Sequence of protein 2:
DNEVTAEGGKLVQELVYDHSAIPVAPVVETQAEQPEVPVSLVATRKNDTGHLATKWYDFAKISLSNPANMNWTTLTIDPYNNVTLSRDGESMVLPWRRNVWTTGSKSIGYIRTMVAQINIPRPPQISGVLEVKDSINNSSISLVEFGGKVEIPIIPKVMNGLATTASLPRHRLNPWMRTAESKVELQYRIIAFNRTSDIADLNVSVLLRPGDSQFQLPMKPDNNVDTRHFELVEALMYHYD

Contacts between the two chains:
Residue L42 in protein 1 interacts with residue R99 in protein 2 (closest heavy-atom distance 2.9 Å).
Residue N275 in protein 1 interacts with residue E91 in protein 2 (closest heavy-atom distance 2.1 Å).
Residue A80 in protein 1 contacts residue P222 in protein 2 (closest heavy-atom distance 3.6 Å).
Residue E77 in protein 1 contacts residue D223 in protein 2 (closest heavy-atom distance 3.4 Å).
Residue T280 in protein 1 contacts residue D89 in protein 2 (closest heavy-atom distance 3.8 Å).
Residue F277 in protein 1 is in contact with residue K56 in protein 2 (closest heavy-atom distance 2.8 Å).
Residue L40 in protein 1 interacts with residue R99 in protein 2 (closest heavy-atom distance 1.9 Å).
Residue N275 in protein 1 contacts residue L53 in protein 2 (closest heavy-atom distance 3.9 Å).
Residue E41 in protein 1 contacts residue K47 in protein 2 (closest heavy-atom distance 1.9 Å).
Residue Q78 in protein 1 interacts with residue P222 in protein 2 (closest heavy-atom distance 3.0 Å).
Residue R274 in protein 1 interacts with residue E30 in protein 2 (closest heavy-atom distance 3.0 Å).
Residue E39 in protein 1 interacts with residue K47 in protein 2 (closest heavy-atom distance 3.4 Å).
Residue F277 in protein 1 interacts with residue L53 in protein 2 (closest heavy-atom distance 3.6 Å).
Residue F45 in protein 1 contacts residue M220 in protein 2 (closest heavy-atom distance 3.2 Å).
Residue R279 in protein 1 contacts residue D89 in protein 2 (closest heavy-atom distance 3.1 Å).
Residue D278 in protein 1 is in contact with residue R88 in protein 2 (closest heavy-atom distance 3.0 Å).
Residue W74 in protein 1 interacts with residue D223 in protein 2 (closest heavy-atom distance 3.8 Å).
Residue E44 in protein 1 contacts residue K47 in protein 2 (closest heavy-atom distance 3.4 Å).
Residue F277 in protein 1 interacts with residue E91 in protein 2 (closest heavy-atom distance 3.2 Å).
Residue Q83 in protein 1 interacts with residue R99 in protein 2 (closest heavy-atom distance 3.5 Å).
Residue F45 in protein 1 is in contact with residue P219 in protein 2 (closest heavy-atom distance 2.0 Å).
Residue R87 in protein 1 interacts with residue G90 in protein 2 (closest heavy-atom distance 3.4 Å).
Residue E41 in protein 1 contacts residue P219 in protein 2 (closest heavy-atom distance 3.3 Å).
Residue F277 in protein 1 interacts with residue Y58 in protein 2 (closest heavy-atom distance 3.2 Å).
Residue L276 in protein 1 is in contact with residue E91 in protein 2 (closest heavy-atom distance 2.6 Å).
Residue L40 in protein 1 interacts with residue N48 in protein 2 (closest heavy-atom distance 3.9 Å).
Residue F88 in protein 1 contacts residue H52 in protein 2 (closest heavy-atom distance 3.6 Å).
Residue E41 in protein 1 is in contact with residue R46 in protein 2 (closest heavy-atom distance 1.4 Å).
Residue W74 in protein 1 contacts residue P222 in protein 2 (closest heavy-atom distance 2.5 Å).
Residue L42 in protein 1 contacts residue P222 in protein 2 (closest heavy-atom distance 3.1 Å).
Residue E39 in protein 1 interacts with residue N48 in protein 2 (closest heavy-atom distance 3.7 Å).
Residue N79 in protein 1 is in contact with residue P222 in protein 2 (closest heavy-atom distance 3.0 Å).
Residue Q83 in protein 1 contacts residue L95 in protein 2 (closest heavy-atom distance 2.4 Å).
Residue L42 in protein 1 interacts with residue M220 in protein 2 (closest heavy-atom distance 3.6 Å).
Residue E36 in protein 1 is in contact with residue H52 in protein 2 (closest heavy-atom distance 2.5 Å).
Residue Q83 in protein 1 is in contact with residue P222 in protein 2 (closest heavy-atom distance 2.9 Å).
Residue E38 in protein 1 interacts with residue Q32 in protein 2 (closest heavy-atom distance 3.6 Å).
Residue V272 in protein 1 interacts with residue H52 in protein 2 (closest heavy-atom distance 3.1 Å).
Residue N275 in protein 1 contacts residue H52 in protein 2 (closest heavy-atom distance 3.1 Å).
Residue Q86 in protein 1 interacts with residue E91 in protein 2 (closest heavy-atom distance 3.2 Å).
Residue R279 in protein 1 interacts with residue G90 in protein 2 (closest heavy-atom distance 3.4 Å).
Residue W74 in protein 1 is in contact with residue K221 in protein 2 (closest heavy-atom distance 3.0 Å).
Residue R87 in protein 1 interacts with residue L95 in protein 2 (closest heavy-atom distance 2.9 Å).
Residue T37 in protein 1 interacts with residue Q32 in protein 2 (closest heavy-atom distance 2.9 Å).
Residue F45 in protein 1 is in contact with residue K221 in protein 2 (closest heavy-atom distance 3.8 Å).
Residue E36 in protein 1 interacts with residue E30 in protein 2 (closest heavy-atom distance 3.2 Å).
Residue E273 in protein 1 is in contact with residue E30 in protein 2 (closest heavy-atom distance 2.3 Å).
Residue G76 in protein 1 contacts residue N224 in protein 2 (closest heavy-atom distance 2.6 Å).
Residue L40 in protein 1 interacts with residue D49 in protein 2 (closest heavy-atom distance 3.0 Å).
Residue P46 in protein 1 interacts with residue K221 in protein 2 (closest heavy-atom distance 3.0 Å).
Residue D278 in protein 1 contacts residue Y58 in protein 2 (closest heavy-atom distance 3.0 Å).
Residue R87 in protein 1 is in contact with residue E91 in protein 2 (closest heavy-atom distance 2.0 Å).
Residue Q86 in protein 1 interacts with residue G90 in protein 2 (closest heavy-atom distance 2.3 Å).
Residue E36 in protein 1 interacts with residue Q32 in protein 2 (closest heavy-atom distance 2.4 Å).
Residue E77 in protein 1 contacts residue N224 in protein 2 (closest heavy-atom distance 1.3 Å).
Residue V282 in protein 1 interacts with residue D89 in protein 2 (closest heavy-atom distance 2.7 Å).
Residue E38 in protein 1 contacts residue H52 in protein 2 (closest heavy-atom distance 2.8 Å).
Residue D71 in protein 1 is in contact with residue K221 in protein 2 (closest heavy-atom distance 3.1 Å).
Residue E77 in protein 1 contacts residue N225 in protein 2 (closest heavy-atom distance 3.0 Å).
Residue E41 in protein 1 is in contact with residue D49 in protein 2 (closest heavy-atom distance 3.9 Å).

These two protein chains interact to form a complex.

Sequence of protein 1:
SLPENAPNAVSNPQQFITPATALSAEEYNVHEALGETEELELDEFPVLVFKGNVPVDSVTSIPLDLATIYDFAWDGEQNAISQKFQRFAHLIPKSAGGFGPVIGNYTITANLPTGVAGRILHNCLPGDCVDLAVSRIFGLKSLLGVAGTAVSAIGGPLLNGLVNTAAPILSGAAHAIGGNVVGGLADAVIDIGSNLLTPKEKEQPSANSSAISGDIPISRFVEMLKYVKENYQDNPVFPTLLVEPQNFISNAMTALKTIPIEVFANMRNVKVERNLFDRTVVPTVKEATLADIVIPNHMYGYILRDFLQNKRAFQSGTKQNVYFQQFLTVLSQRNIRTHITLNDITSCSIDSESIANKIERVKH